Sequence of the second protein:
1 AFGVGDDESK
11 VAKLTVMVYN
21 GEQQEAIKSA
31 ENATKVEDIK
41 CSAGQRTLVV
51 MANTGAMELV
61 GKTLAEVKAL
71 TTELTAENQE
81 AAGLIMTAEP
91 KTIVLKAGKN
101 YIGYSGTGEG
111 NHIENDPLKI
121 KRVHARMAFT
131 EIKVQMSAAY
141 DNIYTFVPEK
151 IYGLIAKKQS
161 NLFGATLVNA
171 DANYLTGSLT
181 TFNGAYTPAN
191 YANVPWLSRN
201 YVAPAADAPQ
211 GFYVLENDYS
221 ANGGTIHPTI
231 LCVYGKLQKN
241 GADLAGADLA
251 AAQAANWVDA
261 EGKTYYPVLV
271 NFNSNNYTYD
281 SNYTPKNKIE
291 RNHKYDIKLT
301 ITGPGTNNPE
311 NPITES

Sequence of the first protein:
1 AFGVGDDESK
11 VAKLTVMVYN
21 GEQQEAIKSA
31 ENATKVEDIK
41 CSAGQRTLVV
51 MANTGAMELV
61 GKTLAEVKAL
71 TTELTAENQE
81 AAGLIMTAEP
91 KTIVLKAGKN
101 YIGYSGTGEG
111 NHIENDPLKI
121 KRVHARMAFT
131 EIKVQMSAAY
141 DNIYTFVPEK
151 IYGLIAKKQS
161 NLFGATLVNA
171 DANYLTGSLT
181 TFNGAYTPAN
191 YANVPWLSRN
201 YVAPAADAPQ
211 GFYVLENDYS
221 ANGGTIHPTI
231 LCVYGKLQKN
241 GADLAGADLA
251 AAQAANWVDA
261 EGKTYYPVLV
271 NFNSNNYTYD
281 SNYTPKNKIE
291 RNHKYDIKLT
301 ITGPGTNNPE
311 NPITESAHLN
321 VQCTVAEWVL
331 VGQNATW

Interface contacts:
Residue Q333 in the first protein interacts with residue L269 in the second protein (closest heavy-atom distance 3.5 Å).
Residue G332 in the first protein interacts with residue D280 in the second protein (closest heavy-atom distance 3.0 Å).
Residue N320 in the first protein interacts with residue Y101 in the second protein (closest heavy-atom distance 3.2 Å).
Residue N320 in the first protein is in contact with residue Y104 in the second protein (closest heavy-atom distance 3.6 Å).
Residue W328 in the first protein contacts residue E8 in the second protein (closest heavy-atom distance 3.1 Å).
Residue S316 in the first protein interacts with residue A97 in the second protein (closest heavy-atom distance 3.2 Å).
Residue N320 in the first protein contacts residue E37 in the second protein (closest heavy-atom distance 3.3 Å).
Residue Y140 in the first protein contacts residue Q24 in the second protein (closest heavy-atom distance 2.9 Å).
Residue W328 in the first protein is in contact with residue R122 in the second protein (closest heavy-atom distance 3.1 Å).
Residue N320 in the first protein is in contact with residue V36 in the second protein (closest heavy-atom distance 3.4 Å).
Residue A335 in the first protein interacts with residue L299 in the second protein (closest heavy-atom distance 3.4 Å).
Residue A326 in the first protein contacts residue I120 in the second protein (closest heavy-atom distance 3.2 Å).
Residue N320 in the first protein contacts residue N100 in the second protein (closest heavy-atom distance 2.8 Å).
Residue T324 in the first protein contacts residue K119 in the second protein (closest heavy-atom distance 3.5 Å).
Residue C323 in the first protein is in contact with residue T34 in the second protein (closest heavy-atom distance 3.3 Å).
Residue A317 in the first protein interacts with residue K96 in the second protein (closest heavy-atom distance 3.3 Å).
Residue G332 in the first protein contacts residue D296 in the second protein (closest heavy-atom distance 3.3 Å).
Residue L319 in the first protein contacts residue E37 in the second protein (closest heavy-atom distance 3.6 Å).
Residue N334 in the first protein is in contact with residue T278 in the second protein (closest heavy-atom distance 2.9 Å).
Residue T324 in the first protein contacts residue I120 in the second protein (closest heavy-atom distance 3.2 Å).
Residue A138 in the first protein is in contact with residue I27 in the second protein (closest heavy-atom distance 3.6 Å).
Residue T336 in the first protein interacts with residue T300 in the second protein (closest heavy-atom distance 3.4 Å).
Residue Q322 in the first protein interacts with residue I102 in the second protein (closest heavy-atom distance 3.2 Å).
Residue V329 in the first protein interacts with residue K294 in the second protein (closest heavy-atom distance 3.0 Å).
Residue Q333 in the first protein interacts with residue D296 in the second protein (closest heavy-atom distance 2.8 Å).
Residue Q333 in the first protein interacts with residue Y279 in the second protein (closest heavy-atom distance 2.4 Å).
Residue V331 in the first protein interacts with residue Y295 in the second protein (closest heavy-atom distance 3.5 Å).
Residue H318 in the first protein contacts residue N100 in the second protein (closest heavy-atom distance 3.3 Å).
Residue N320 in the first protein contacts residue I102 in the second protein (closest heavy-atom distance 3.2 Å).
Residue Q322 in the first protein contacts residue L118 in the second protein (closest heavy-atom distance 3.6 Å).
Residue Q333 in the first protein is in contact with residue K298 in the second protein (closest heavy-atom distance 3.5 Å).
Residue V331 in the first protein interacts with residue K294 in the second protein (closest heavy-atom distance 3.3 Å).
Residue Q322 in the first protein contacts residue Y104 in the second protein (closest heavy-atom distance 3.5 Å).
Residue W337 in the first protein contacts residue P304 in the second protein (closest heavy-atom distance 2.9 Å).
Residue L319 in the first protein contacts residue I39 in the second protein (closest heavy-atom distance 2.6 Å).
Residue E315 in the first protein interacts with residue A43 in the second protein (closest heavy-atom distance 3.6 Å).
Residue A139 in the first protein interacts with residue E25 in the second protein (closest heavy-atom distance 3.4 Å).
Residue Q333 in the first protein is in contact with residue I297 in the second protein (closest heavy-atom distance 3.2 Å).
Residue V331 in the first protein is in contact with residue D280 in the second protein (closest heavy-atom distance 3.0 Å).
Residue A326 in the first protein contacts residue R122 in the second protein (closest heavy-atom distance 3.1 Å).
Residue N334 in the first protein is in contact with residue K298 in the second protein (closest heavy-atom distance 3.3 Å).
Residue A317 in the first protein interacts with residue C41 in the second protein (closest heavy-atom distance 3.5 Å).
Residue T324 in the first protein contacts residue L118 in the second protein (closest heavy-atom distance 2.6 Å).
Residue W337 in the first protein interacts with residue T302 in the second protein (closest heavy-atom distance 3.4 Å).
Residue C323 in the first protein contacts residue L118 in the second protein (closest heavy-atom distance 3.3 Å).
Residue E327 in the first protein interacts with residue N292 in the second protein (closest heavy-atom distance 3.6 Å).
Residue A335 in the first protein interacts with residue T300 in the second protein (closest heavy-atom distance 3.4 Å).
Residue C323 in the first protein contacts residue I120 in the second protein (closest heavy-atom distance 3.6 Å).
Residue Q322 in the first protein contacts residue K35 in the second protein (closest heavy-atom distance 3.3 Å).
Residue A317 in the first protein is in contact with residue A97 in the second protein (closest heavy-atom distance 3.4 Å).
Residue Q322 in the first protein contacts residue T34 in the second protein (closest heavy-atom distance 3.2 Å).
Residue W337 in the first protein contacts residue P267 in the second protein (closest heavy-atom distance 3.4 Å).
Residue H318 in the first protein contacts residue I39 in the second protein (closest heavy-atom distance 3.2 Å).
Residue Q333 in the first protein is in contact with residue N271 in the second protein (closest heavy-atom distance 3.4 Å).
Residue W337 in the first protein interacts with residue T300 in the second protein (closest heavy-atom distance 3.3 Å).
Residue L319 in the first protein interacts with residue N100 in the second protein (closest heavy-atom distance 3.4 Å).
Residue T336 in the first protein is in contact with residue N276 in the second protein (closest heavy-atom distance 3.0 Å).
Residue V321 in the first protein is in contact with residue V36 in the second protein (closest heavy-atom distance 2.9 Å).
Residue W328 in the first protein interacts with residue H293 in the second protein (closest heavy-atom distance 3.4 Å).
Residue A335 in the first protein is in contact with residue K298 in the second protein (closest heavy-atom distance 2.9 Å).

These two protein chains interact to form a complex.